These two protein chains interact to form a complex.

Sequence of chain B:
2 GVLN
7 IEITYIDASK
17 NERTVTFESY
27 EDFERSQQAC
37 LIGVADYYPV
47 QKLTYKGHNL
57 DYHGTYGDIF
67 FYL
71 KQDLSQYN

Sequence of chain A:
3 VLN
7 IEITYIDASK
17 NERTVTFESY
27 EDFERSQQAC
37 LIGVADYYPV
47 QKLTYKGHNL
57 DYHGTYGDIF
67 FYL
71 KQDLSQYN

Residue-level contacts at the interface:
Residue V40 in chain B is in contact with residue A35 in chain A (closest heavy-atom distance 2.9 Å).
Residue I38 in chain B interacts with residue I38 in chain A (closest heavy-atom distance 3.3 Å).
Residue A35 in chain B contacts residue A41 in chain A (closest heavy-atom distance 4.6 Å).
Residue V40 in chain B interacts with residue C36 in chain A (closest heavy-atom distance 3.6 Å).
Residue I38 in chain B contacts residue L37 in chain A (closest heavy-atom distance 2.8 Å).
Residue G39 in chain B is in contact with residue L37 in chain A (closest heavy-atom distance 4.0 Å).
Residue G39 in chain B contacts residue C36 in chain A (closest heavy-atom distance 4.2 Å).
Residue C36 in chain B interacts with residue I38 in chain A (closest heavy-atom distance 3.7 Å).
Residue I38 in chain B contacts residue C36 in chain A (closest heavy-atom distance 3.7 Å).
Residue L37 in chain B interacts with residue V40 in chain A (closest heavy-atom distance 3.4 Å).
Residue C36 in chain B contacts residue A35 in chain A (closest heavy-atom distance 4.0 Å).
Residue Q34 in chain B is in contact with residue V40 in chain A (closest heavy-atom distance 3.3 Å).
Residue C36 in chain B is in contact with residue G39 in chain A (closest heavy-atom distance 4.4 Å).
Residue A41 in chain B contacts residue A35 in chain A (closest heavy-atom distance 4.7 Å).
Residue L37 in chain B is in contact with residue I38 in chain A (closest heavy-atom distance 2.8 Å).
Residue V40 in chain B interacts with residue Q34 in chain A (closest heavy-atom distance 3.2 Å).
Residue A35 in chain B contacts residue V40 in chain A (closest heavy-atom distance 2.8 Å).
Residue V40 in chain B interacts with residue L37 in chain A (closest heavy-atom distance 3.5 Å).
Residue L37 in chain B interacts with residue G39 in chain A (closest heavy-atom distance 4.1 Å).
Residue A35 in chain B contacts residue C36 in chain A (closest heavy-atom distance 4.0 Å).
Residue A35 in chain B contacts residue I38 in chain A (closest heavy-atom distance 4.7 Å).
Residue G39 in chain B is in contact with residue A35 in chain A (closest heavy-atom distance 3.5 Å).
Residue A35 in chain B contacts residue G39 in chain A (closest heavy-atom distance 3.6 Å).
Residue C36 in chain B interacts with residue V40 in chain A (closest heavy-atom distance 3.5 Å).
Residue I38 in chain B contacts residue A35 in chain A (closest heavy-atom distance 4.8 Å).
Residue C36 in chain B interacts with residue C36 in chain A (closest heavy-atom distance 2.1 Å).